Sequence of protein 2:
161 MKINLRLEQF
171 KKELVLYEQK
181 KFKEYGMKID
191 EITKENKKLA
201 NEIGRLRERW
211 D

Interface contacts:
Residue K188 in protein 1 interacts with residue I189 in protein 2 (closest heavy-atom distance 4.2 Å).
Residue E202 in protein 1 is in contact with residue I203 in protein 2 (closest heavy-atom distance 3.8 Å).
Residue T193 in protein 1 is in contact with residue I192 in protein 2 (closest heavy-atom distance 3.4 Å).
Residue E178 in protein 1 interacts with residue L174 in protein 2 (closest heavy-atom distance 3.6 Å).
Residue Y185 in protein 1 interacts with residue F182 in protein 2 (closest heavy-atom distance 3.5 Å).
Residue E178 in protein 1 interacts with residue E178 in protein 2 (closest heavy-atom distance 2.7 Å).
Residue Y185 in protein 1 interacts with residue Y185 in protein 2 (closest heavy-atom distance 3.2 Å).
Residue Y177 in protein 1 is in contact with residue E178 in protein 2 (closest heavy-atom distance 3.9 Å).
Residue W210 in protein 1 interacts with residue W210 in protein 2 (closest heavy-atom distance 3.1 Å).
Residue E202 in protein 1 interacts with residue R207 in protein 2 (closest heavy-atom distance 3.8 Å).
Residue I203 in protein 1 interacts with residue E202 in protein 2 (closest heavy-atom distance 3.8 Å).
Residue F182 in protein 1 contacts residue Y177 in protein 2 (closest heavy-atom distance 4.8 Å).
Residue L174 in protein 1 is in contact with residue F170 in protein 2 (closest heavy-atom distance 3.2 Å).
Residue L199 in protein 1 is in contact with residue N196 in protein 2 (closest heavy-atom distance 3.2 Å).
Residue F170 in protein 1 is in contact with residue F170 in protein 2 (closest heavy-atom distance 4.0 Å).
Residue I203 in protein 1 contacts residue L199 in protein 2 (closest heavy-atom distance 3.3 Å).
Residue R207 in protein 1 contacts residue L206 in protein 2 (closest heavy-atom distance 3.7 Å).
Residue K181 in protein 1 interacts with residue E178 in protein 2 (closest heavy-atom distance 3.5 Å).
Residue L206 in protein 1 is in contact with residue L206 in protein 2 (closest heavy-atom distance 4.2 Å).
Residue N196 in protein 1 interacts with residue N196 in protein 2 (closest heavy-atom distance 3.1 Å).
Residue I203 in protein 1 interacts with residue L206 in protein 2 (closest heavy-atom distance 4.6 Å).
Residue I189 in protein 1 interacts with residue I189 in protein 2 (closest heavy-atom distance 3.9 Å).
Residue F182 in protein 1 interacts with residue Y185 in protein 2 (closest heavy-atom distance 3.9 Å).
Residue I192 in protein 1 contacts residue N196 in protein 2 (closest heavy-atom distance 4.3 Å).
Residue L199 in protein 1 is in contact with residue A200 in protein 2 (closest heavy-atom distance 4.2 Å).
Residue I192 in protein 1 contacts residue I192 in protein 2 (closest heavy-atom distance 3.2 Å).
Residue W210 in protein 1 contacts residue R209 in protein 2 (closest heavy-atom distance 4.2 Å).
Residue Y185 in protein 1 contacts residue I189 in protein 2 (closest heavy-atom distance 4.0 Å).
Residue G186 in protein 1 interacts with residue Y185 in protein 2 (closest heavy-atom distance 3.6 Å).
Residue L206 in protein 1 interacts with residue R207 in protein 2 (closest heavy-atom distance 4.9 Å).
Residue E178 in protein 1 is in contact with residue Y177 in protein 2 (closest heavy-atom distance 4.2 Å).
Residue R209 in protein 1 interacts with residue W210 in protein 2 (closest heavy-atom distance 3.3 Å).
Residue L199 in protein 1 contacts residue I203 in protein 2 (closest heavy-atom distance 3.7 Å).
Residue F182 in protein 1 contacts residue F182 in protein 2 (closest heavy-atom distance 3.4 Å).
Residue I189 in protein 1 is in contact with residue Y185 in protein 2 (closest heavy-atom distance 3.9 Å).
Residue L199 in protein 1 is in contact with residue L199 in protein 2 (closest heavy-atom distance 3.5 Å).
Residue F182 in protein 1 interacts with residue K181 in protein 2 (closest heavy-atom distance 3.8 Å).
Residue E195 in protein 1 contacts residue N196 in protein 2 (closest heavy-atom distance 3.3 Å).
Residue A200 in protein 1 interacts with residue L199 in protein 2 (closest heavy-atom distance 4.4 Å).
Residue L174 in protein 1 interacts with residue L174 in protein 2 (closest heavy-atom distance 3.9 Å).
Residue K181 in protein 1 contacts residue F182 in protein 2 (closest heavy-atom distance 3.9 Å).
Residue I203 in protein 1 contacts residue I203 in protein 2 (closest heavy-atom distance 3.1 Å).
Residue N196 in protein 1 interacts with residue E195 in protein 2 (closest heavy-atom distance 3.9 Å).
Residue I189 in protein 1 is in contact with residue K188 in protein 2 (closest heavy-atom distance 3.8 Å).
Residue I192 in protein 1 contacts residue T193 in protein 2 (closest heavy-atom distance 4.0 Å).
Residue I189 in protein 1 contacts residue I192 in protein 2 (closest heavy-atom distance 4.3 Å).
Residue R207 in protein 1 is in contact with residue E202 in protein 2 (closest heavy-atom distance 3.7 Å).
Residue N196 in protein 1 is in contact with residue L199 in protein 2 (closest heavy-atom distance 3.8 Å).
Residue N196 in protein 1 interacts with residue I192 in protein 2 (closest heavy-atom distance 3.5 Å).
Residue F182 in protein 1 interacts with residue E178 in protein 2 (closest heavy-atom distance 3.7 Å).

Sequence of protein 1:
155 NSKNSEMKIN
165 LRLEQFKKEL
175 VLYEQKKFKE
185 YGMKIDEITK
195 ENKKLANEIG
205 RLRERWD

The following describes two proteins that form a bound complex.